Sequence of chain A:
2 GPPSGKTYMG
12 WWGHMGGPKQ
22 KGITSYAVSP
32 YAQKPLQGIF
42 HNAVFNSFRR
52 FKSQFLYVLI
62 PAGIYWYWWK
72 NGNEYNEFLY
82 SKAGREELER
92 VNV

Sequence of chain B:
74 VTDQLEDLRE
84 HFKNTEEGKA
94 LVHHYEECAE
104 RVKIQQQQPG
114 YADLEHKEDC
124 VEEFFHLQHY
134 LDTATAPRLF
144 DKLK

Residue-level contacts at the interface:
Residue R86 in chain A interacts with residue K120 in chain B (closest heavy-atom distance 2.6 Å).
Residue R86 in chain A is in contact with residue D122 in chain B (closest heavy-atom distance 3.8 Å).
Residue K83 in chain A is in contact with residue E125 in chain B (closest heavy-atom distance 5.0 Å).
Residue S82 in chain A interacts with residue E126 in chain B (closest heavy-atom distance 4.8 Å).
Residue K83 in chain A interacts with residue E126 in chain B (closest heavy-atom distance 3.8 Å).
Residue R86 in chain A interacts with residue E121 in chain B (closest heavy-atom distance 3.4 Å).
Residue K83 in chain A interacts with residue C123 in chain B (closest heavy-atom distance 3.5 Å).
Residue Y81 in chain A interacts with residue E125 in chain B (closest heavy-atom distance 4.8 Å).
Residue K83 in chain A is in contact with residue D122 in chain B (closest heavy-atom distance 4.3 Å).
Residue R86 in chain A interacts with residue H119 in chain B (closest heavy-atom distance 3.6 Å).
Residue R86 in chain A is in contact with residue E118 in chain B (closest heavy-atom distance 4.7 Å).

The following describes two proteins that form a bound complex.